The following describes two proteins that form a bound complex.

Sequence of chain A:
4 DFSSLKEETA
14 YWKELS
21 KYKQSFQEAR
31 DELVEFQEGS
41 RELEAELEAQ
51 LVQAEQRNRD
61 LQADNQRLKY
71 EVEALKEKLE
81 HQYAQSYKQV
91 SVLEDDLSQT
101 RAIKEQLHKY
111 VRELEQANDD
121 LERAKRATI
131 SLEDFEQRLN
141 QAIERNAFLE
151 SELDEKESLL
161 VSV

Sequence of chain B:
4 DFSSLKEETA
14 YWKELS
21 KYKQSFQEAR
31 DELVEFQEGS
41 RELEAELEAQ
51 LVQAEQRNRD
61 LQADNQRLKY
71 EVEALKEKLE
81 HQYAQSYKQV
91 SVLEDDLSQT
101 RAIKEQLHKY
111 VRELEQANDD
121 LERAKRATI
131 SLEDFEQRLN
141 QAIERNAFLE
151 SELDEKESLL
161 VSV

Interface contacts:
Residue L33 in chain A interacts with residue L33 in chain B (closest heavy-atom distance 3.5 Å).
Residue L47 in chain A is in contact with residue L51 in chain B (closest heavy-atom distance 3.7 Å).
Residue Y22 in chain A interacts with residue S19 in chain B (closest heavy-atom distance 3.8 Å).
Residue L33 in chain A is in contact with residue E32 in chain B (closest heavy-atom distance 3.3 Å).
Residue L8 in chain A contacts residue T12 in chain B (closest heavy-atom distance 3.7 Å).
Residue V72 in chain A contacts residue L75 in chain B (closest heavy-atom distance 3.6 Å).
Residue Q89 in chain A is in contact with residue S86 in chain B (closest heavy-atom distance 3.2 Å).
Residue A54 in chain A contacts residue A54 in chain B (closest heavy-atom distance 3.8 Å).
Residue F36 in chain A interacts with residue Q37 in chain B (closest heavy-atom distance 3.6 Å).
Residue V72 in chain A contacts residue L68 in chain B (closest heavy-atom distance 3.5 Å).
Residue L61 in chain A contacts residue N65 in chain B (closest heavy-atom distance 3.4 Å).
Residue Y83 in chain A interacts with residue K78 in chain B (closest heavy-atom distance 3.7 Å).
Residue F36 in chain A interacts with residue F36 in chain B (closest heavy-atom distance 3.7 Å).
Residue E44 in chain A is in contact with residue S40 in chain B (closest heavy-atom distance 3.3 Å).
Residue L51 in chain A is in contact with residue Q50 in chain B (closest heavy-atom distance 3.7 Å).
Residue L68 in chain A interacts with residue N65 in chain B (closest heavy-atom distance 3.2 Å).
Residue Y22 in chain A is in contact with residue K23 in chain B (closest heavy-atom distance 3.7 Å).
Residue L51 in chain A contacts residue L51 in chain B (closest heavy-atom distance 3.5 Å).
Residue Q62 in chain A contacts residue L61 in chain B (closest heavy-atom distance 3.7 Å).
Residue L93 in chain A interacts with residue L93 in chain B (closest heavy-atom distance 3.1 Å).
Residue T12 in chain A contacts residue T12 in chain B (closest heavy-atom distance 2.6 Å).
Residue K23 in chain A contacts residue Y22 in chain B (closest heavy-atom distance 2.8 Å).
Residue N58 in chain A is in contact with residue L61 in chain B (closest heavy-atom distance 3.1 Å).
Residue Q37 in chain A is in contact with residue F36 in chain B (closest heavy-atom distance 3.6 Å).
Residue V90 in chain A interacts with residue Q89 in chain B (closest heavy-atom distance 3.3 Å).
Residue V72 in chain A is in contact with residue V72 in chain B (closest heavy-atom distance 3.3 Å).
Residue L68 in chain A is in contact with residue K69 in chain B (closest heavy-atom distance 3.8 Å).
Residue Q82 in chain A contacts residue Y83 in chain B (closest heavy-atom distance 3.5 Å).
Residue Q89 in chain A is in contact with residue Q89 in chain B (closest heavy-atom distance 2.7 Å).
Residue R41 in chain A contacts residue F36 in chain B (closest heavy-atom distance 3.4 Å).
Residue L79 in chain A interacts with residue L79 in chain B (closest heavy-atom distance 3.5 Å).
Residue W15 in chain A contacts residue K16 in chain B (closest heavy-atom distance 3.5 Å).
Residue W15 in chain A is in contact with residue W15 in chain B (closest heavy-atom distance 3.7 Å).
Residue S86 in chain A interacts with residue Q89 in chain B (closest heavy-atom distance 3.6 Å).
Residue W15 in chain A interacts with residue S19 in chain B (closest heavy-atom distance 3.5 Å).
Residue L79 in chain A contacts residue K78 in chain B (closest heavy-atom distance 3.7 Å).
Residue S25 in chain A is in contact with residue F26 in chain B (closest heavy-atom distance 3.5 Å).
Residue Y83 in chain A contacts residue Q82 in chain B (closest heavy-atom distance 3.2 Å).
Residue S19 in chain A is in contact with residue W15 in chain B (closest heavy-atom distance 3.1 Å).
Residue E44 in chain A contacts residue E44 in chain B (closest heavy-atom distance 2.9 Å).
Residue N58 in chain A contacts residue N58 in chain B (closest heavy-atom distance 2.8 Å).
Residue V92 in chain A is in contact with residue L93 in chain B (closest heavy-atom distance 3.6 Å).
Residue F26 in chain A is in contact with residue S25 in chain B (closest heavy-atom distance 3.3 Å).
Residue E11 in chain A contacts residue T12 in chain B (closest heavy-atom distance 3.3 Å).
Residue E44 in chain A interacts with residue L43 in chain B (closest heavy-atom distance 3.7 Å).
Residue N65 in chain A is in contact with residue L61 in chain B (closest heavy-atom distance 3.1 Å).
Residue L61 in chain A contacts residue L61 in chain B (closest heavy-atom distance 3.4 Å).
Residue N65 in chain A is in contact with residue N65 in chain B (closest heavy-atom distance 2.5 Å).
Residue Q62 in chain A interacts with residue R57 in chain B (closest heavy-atom distance 2.9 Å).
Residue K16 in chain A interacts with residue W15 in chain B (closest heavy-atom distance 3.7 Å).
Residue S19 in chain A interacts with residue S19 in chain B (closest heavy-atom distance 3.5 Å).
Residue Q89 in chain A is in contact with residue V90 in chain B (closest heavy-atom distance 3.6 Å).
Residue N58 in chain A contacts residue A54 in chain B (closest heavy-atom distance 3.1 Å).
Residue K78 in chain A contacts residue L79 in chain B (closest heavy-atom distance 3.7 Å).
Residue L93 in chain A is in contact with residue V92 in chain B (closest heavy-atom distance 3.6 Å).
Residue D96 in chain A contacts residue D96 in chain B (closest heavy-atom distance 2.7 Å).
Residue Q50 in chain A is in contact with residue L51 in chain B (closest heavy-atom distance 3.7 Å).
Residue Y110 in chain A interacts with residue Y110 in chain B (closest heavy-atom distance 2.5 Å).
Residue Y22 in chain A is in contact with residue Y22 in chain B (closest heavy-atom distance 3.7 Å).
Residue K9 in chain A interacts with residue L8 in chain B (closest heavy-atom distance 3.5 Å).